Sequence of protein 2:
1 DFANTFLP

Sequence of protein 1:
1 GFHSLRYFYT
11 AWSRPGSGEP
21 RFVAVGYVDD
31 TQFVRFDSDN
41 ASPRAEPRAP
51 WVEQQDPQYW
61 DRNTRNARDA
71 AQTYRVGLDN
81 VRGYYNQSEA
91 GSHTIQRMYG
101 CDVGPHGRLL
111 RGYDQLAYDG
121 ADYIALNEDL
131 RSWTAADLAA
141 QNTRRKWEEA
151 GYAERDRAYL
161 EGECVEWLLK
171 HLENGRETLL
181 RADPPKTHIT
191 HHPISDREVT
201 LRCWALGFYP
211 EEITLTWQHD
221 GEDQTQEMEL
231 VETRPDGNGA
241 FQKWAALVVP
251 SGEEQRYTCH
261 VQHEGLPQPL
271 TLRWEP

Residue-level contacts at the interface:
Residue Y159 in protein 1 is in contact with residue A3 in protein 2 (closest heavy-atom distance 3.6 Å).
Residue W133 in protein 1 is in contact with residue F6 in protein 2 (closest heavy-atom distance 4.2 Å).
Residue Y123 in protein 1 is in contact with residue P8 in protein 2 (closest heavy-atom distance 4.8 Å).
Residue N80 in protein 1 contacts residue P8 in protein 2 (closest heavy-atom distance 3.0 Å).
Residue R97 in protein 1 is in contact with residue F6 in protein 2 (closest heavy-atom distance 4.2 Å).
Residue N63 in protein 1 contacts residue F2 in protein 2 (closest heavy-atom distance 3.1 Å).
Residue A67 in protein 1 interacts with residue F2 in protein 2 (closest heavy-atom distance 3.9 Å).
Residue W167 in protein 1 interacts with residue D1 in protein 2 (closest heavy-atom distance 2.8 Å).
Residue W147 in protein 1 contacts residue P8 in protein 2 (closest heavy-atom distance 4.0 Å).
Residue V81 in protein 1 interacts with residue P8 in protein 2 (closest heavy-atom distance 3.8 Å).
Residue N63 in protein 1 is in contact with residue D1 in protein 2 (closest heavy-atom distance 3.0 Å).
Residue A45 in protein 1 is in contact with residue F2 in protein 2 (closest heavy-atom distance 4.6 Å).
Residue Y84 in protein 1 is in contact with residue P8 in protein 2 (closest heavy-atom distance 2.9 Å).
Residue Y99 in protein 1 contacts residue D1 in protein 2 (closest heavy-atom distance 4.8 Å).
Residue Y74 in protein 1 is in contact with residue T5 in protein 2 (closest heavy-atom distance 3.1 Å).
Residue W147 in protein 1 is in contact with residue L7 in protein 2 (closest heavy-atom distance 3.0 Å).
Residue R155 in protein 1 is in contact with residue F6 in protein 2 (closest heavy-atom distance 3.9 Å).
Residue Y159 in protein 1 contacts residue F2 in protein 2 (closest heavy-atom distance 4.0 Å).
Residue R97 in protein 1 contacts residue A3 in protein 2 (closest heavy-atom distance 4.5 Å).
Residue W147 in protein 1 is in contact with residue F6 in protein 2 (closest heavy-atom distance 3.7 Å).
Residue K146 in protein 1 interacts with residue P8 in protein 2 (closest heavy-atom distance 3.3 Å).
Residue N80 in protein 1 interacts with residue L7 in protein 2 (closest heavy-atom distance 3.5 Å).
Residue T73 in protein 1 is in contact with residue L7 in protein 2 (closest heavy-atom distance 3.2 Å).
Residue T73 in protein 1 contacts residue P8 in protein 2 (closest heavy-atom distance 4.5 Å).
Residue T73 in protein 1 is in contact with residue T5 in protein 2 (closest heavy-atom distance 3.0 Å).
Residue Y74 in protein 1 is in contact with residue F6 in protein 2 (closest heavy-atom distance 3.9 Å).
Residue D69 in protein 1 is in contact with residue T5 in protein 2 (closest heavy-atom distance 4.7 Å).
Residue D114 in protein 1 is in contact with residue F6 in protein 2 (closest heavy-atom distance 4.5 Å).
Residue D156 in protein 1 is in contact with residue F6 in protein 2 (closest heavy-atom distance 3.8 Å).
Residue Y159 in protein 1 interacts with residue D1 in protein 2 (closest heavy-atom distance 2.6 Å).
Residue G77 in protein 1 is in contact with residue L7 in protein 2 (closest heavy-atom distance 3.6 Å).
Residue Y9 in protein 1 interacts with residue T5 in protein 2 (closest heavy-atom distance 4.9 Å).
Residue Y99 in protein 1 contacts residue F2 in protein 2 (closest heavy-atom distance 3.4 Å).
Residue Y99 in protein 1 is in contact with residue A3 in protein 2 (closest heavy-atom distance 3.2 Å).
Residue R62 in protein 1 contacts residue D1 in protein 2 (closest heavy-atom distance 4.0 Å).
Residue V34 in protein 1 interacts with residue F2 in protein 2 (closest heavy-atom distance 4.2 Å).
Residue R155 in protein 1 interacts with residue N4 in protein 2 (closest heavy-atom distance 4.5 Å).
Residue Y152 in protein 1 interacts with residue L7 in protein 2 (closest heavy-atom distance 4.9 Å).
Residue Y9 in protein 1 interacts with residue A3 in protein 2 (closest heavy-atom distance 4.5 Å).
Residue Y7 in protein 1 interacts with residue D1 in protein 2 (closest heavy-atom distance 2.6 Å).
Residue N66 in protein 1 is in contact with residue A3 in protein 2 (closest heavy-atom distance 3.8 Å).
Residue A70 in protein 1 contacts residue T5 in protein 2 (closest heavy-atom distance 3.8 Å).
Residue K146 in protein 1 interacts with residue L7 in protein 2 (closest heavy-atom distance 4.1 Å).
Residue N66 in protein 1 interacts with residue T5 in protein 2 (closest heavy-atom distance 4.4 Å).
Residue A24 in protein 1 interacts with residue F2 in protein 2 (closest heavy-atom distance 4.5 Å).
Residue G77 in protein 1 is in contact with residue P8 in protein 2 (closest heavy-atom distance 3.7 Å).
Residue L116 in protein 1 interacts with residue P8 in protein 2 (closest heavy-atom distance 3.9 Å).
Residue Y59 in protein 1 contacts residue D1 in protein 2 (closest heavy-atom distance 3.2 Å).
Residue Y9 in protein 1 contacts residue F2 in protein 2 (closest heavy-atom distance 3.4 Å).
Residue N66 in protein 1 is in contact with residue F2 in protein 2 (closest heavy-atom distance 3.2 Å).
Residue R97 in protein 1 contacts residue N4 in protein 2 (closest heavy-atom distance 3.1 Å).
Residue T73 in protein 1 interacts with residue F6 in protein 2 (closest heavy-atom distance 4.8 Å).
Residue Y152 in protein 1 is in contact with residue F6 in protein 2 (closest heavy-atom distance 3.4 Å).
Residue Y74 in protein 1 is in contact with residue P8 in protein 2 (closest heavy-atom distance 4.3 Å).
Residue R97 in protein 1 interacts with residue T5 in protein 2 (closest heavy-atom distance 3.8 Å).
Residue I95 in protein 1 contacts residue P8 in protein 2 (closest heavy-atom distance 4.7 Å).
Residue Y7 in protein 1 is in contact with residue F2 in protein 2 (closest heavy-atom distance 3.5 Å).
Residue T143 in protein 1 contacts residue P8 in protein 2 (closest heavy-atom distance 3.3 Å).
Residue V76 in protein 1 is in contact with residue L7 in protein 2 (closest heavy-atom distance 4.1 Å).

These two protein chains interact to form a complex.